Sequence of the first protein:
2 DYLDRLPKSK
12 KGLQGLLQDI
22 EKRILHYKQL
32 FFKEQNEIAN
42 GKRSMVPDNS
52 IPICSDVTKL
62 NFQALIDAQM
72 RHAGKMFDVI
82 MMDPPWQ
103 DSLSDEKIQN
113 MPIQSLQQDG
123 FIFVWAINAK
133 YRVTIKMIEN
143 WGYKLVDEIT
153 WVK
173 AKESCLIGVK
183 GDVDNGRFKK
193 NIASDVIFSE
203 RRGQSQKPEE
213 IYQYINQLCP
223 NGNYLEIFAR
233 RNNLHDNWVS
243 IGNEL

The following describes two proteins that form a bound complex.

Residue-level contacts at the interface:
Residue L18 in the first protein interacts with residue I177 in the second protein (closest heavy-atom distance 4.2 Å).
Residue I21 in the first protein contacts residue L170 in the second protein (closest heavy-atom distance 3.7 Å).
Residue L14 in the first protein contacts residue L181 in the second protein (closest heavy-atom distance 3.6 Å).
Residue I25 in the first protein interacts with residue Y171 in the second protein (closest heavy-atom distance 3.6 Å).
Residue S10 in the first protein contacts residue Q184 in the second protein (closest heavy-atom distance 4.2 Å).
Residue E35 in the first protein is in contact with residue N163 in the second protein (closest heavy-atom distance 2.8 Å).
Residue L7 in the first protein interacts with residue R180 in the second protein (closest heavy-atom distance 3.5 Å).
Residue L14 in the first protein interacts with residue R180 in the second protein (closest heavy-atom distance 3.7 Å).
Residue K11 in the first protein is in contact with residue L181 in the second protein (closest heavy-atom distance 4.2 Å).
Residue F32 in the first protein is in contact with residue L167 in the second protein (closest heavy-atom distance 4.0 Å).
Residue L14 in the first protein interacts with residue I177 in the second protein (closest heavy-atom distance 3.5 Å).
Residue K29 in the first protein interacts with residue L167 in the second protein (closest heavy-atom distance 4.1 Å).
Residue I21 in the first protein contacts residue K174 in the second protein (closest heavy-atom distance 4.2 Å).
Residue I25 in the first protein interacts with residue L167 in the second protein (closest heavy-atom distance 3.7 Å).
Residue I21 in the first protein is in contact with residue I177 in the second protein (closest heavy-atom distance 4.2 Å).
Residue L18 in the first protein contacts residue L181 in the second protein (closest heavy-atom distance 3.8 Å).
Residue Y3 in the first protein interacts with residue R180 in the second protein (closest heavy-atom distance 4.8 Å).
Residue L18 in the first protein contacts residue K174 in the second protein (closest heavy-atom distance 3.9 Å).
Residue I25 in the first protein is in contact with residue L170 in the second protein (closest heavy-atom distance 3.9 Å).
Residue Y28 in the first protein is in contact with residue I166 in the second protein (closest heavy-atom distance 3.5 Å).
Residue L7 in the first protein is in contact with residue E176 in the second protein (closest heavy-atom distance 4.2 Å).
Residue L4 in the first protein is in contact with residue R180 in the second protein (closest heavy-atom distance 3.2 Å).
Residue R24 in the first protein interacts with residue L170 in the second protein (closest heavy-atom distance 3.9 Å).
Residue Y28 in the first protein interacts with residue N163 in the second protein (closest heavy-atom distance 4.3 Å).
Residue D2 in the first protein interacts with residue R180 in the second protein (closest heavy-atom distance 4.8 Å).
Residue K11 in the first protein interacts with residue Q184 in the second protein (closest heavy-atom distance 3.2 Å).
Residue K9 in the first protein contacts residue R180 in the second protein (closest heavy-atom distance 3.6 Å).
Residue Y28 in the first protein interacts with residue L170 in the second protein (closest heavy-atom distance 3.9 Å).
Residue L14 in the first protein is in contact with residue Q184 in the second protein (closest heavy-atom distance 4.6 Å).
Residue L7 in the first protein interacts with residue I177 in the second protein (closest heavy-atom distance 4.8 Å).
Residue Q15 in the first protein is in contact with residue L181 in the second protein (closest heavy-atom distance 3.9 Å).
Residue P8 in the first protein interacts with residue R180 in the second protein (closest heavy-atom distance 2.9 Å).
Residue K9 in the first protein is in contact with residue Q184 in the second protein (closest heavy-atom distance 3.2 Å).
Residue L17 in the first protein interacts with residue I177 in the second protein (closest heavy-atom distance 3.5 Å).
Residue L7 in the first protein is in contact with residue L173 in the second protein (closest heavy-atom distance 4.3 Å).
Residue E22 in the first protein contacts residue K174 in the second protein (closest heavy-atom distance 3.0 Å).
Residue I21 in the first protein is in contact with residue L173 in the second protein (closest heavy-atom distance 3.5 Å).
Residue I25 in the first protein is in contact with residue K174 in the second protein (closest heavy-atom distance 4.1 Å).
Residue F32 in the first protein contacts residue L164 in the second protein (closest heavy-atom distance 4.1 Å).
Residue Y28 in the first protein interacts with residue L167 in the second protein (closest heavy-atom distance 3.1 Å).
Residue F32 in the first protein interacts with residue N163 in the second protein (closest heavy-atom distance 4.1 Å).
Residue L31 in the first protein contacts residue N163 in the second protein (closest heavy-atom distance 3.2 Å).
Residue K29 in the first protein interacts with residue Y171 in the second protein (closest heavy-atom distance 3.5 Å).
Residue L4 in the first protein contacts residue E176 in the second protein (closest heavy-atom distance 3.9 Å).
Residue D2 in the first protein is in contact with residue E176 in the second protein (closest heavy-atom distance 4.4 Å).
Residue L17 in the first protein contacts residue L173 in the second protein (closest heavy-atom distance 4.5 Å).
Residue L18 in the first protein is in contact with residue V178 in the second protein (closest heavy-atom distance 4.0 Å).

Sequence of the second protein:
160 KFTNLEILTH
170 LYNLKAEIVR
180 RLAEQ